These two protein chains interact to form a complex.

Sequence of protein 1:
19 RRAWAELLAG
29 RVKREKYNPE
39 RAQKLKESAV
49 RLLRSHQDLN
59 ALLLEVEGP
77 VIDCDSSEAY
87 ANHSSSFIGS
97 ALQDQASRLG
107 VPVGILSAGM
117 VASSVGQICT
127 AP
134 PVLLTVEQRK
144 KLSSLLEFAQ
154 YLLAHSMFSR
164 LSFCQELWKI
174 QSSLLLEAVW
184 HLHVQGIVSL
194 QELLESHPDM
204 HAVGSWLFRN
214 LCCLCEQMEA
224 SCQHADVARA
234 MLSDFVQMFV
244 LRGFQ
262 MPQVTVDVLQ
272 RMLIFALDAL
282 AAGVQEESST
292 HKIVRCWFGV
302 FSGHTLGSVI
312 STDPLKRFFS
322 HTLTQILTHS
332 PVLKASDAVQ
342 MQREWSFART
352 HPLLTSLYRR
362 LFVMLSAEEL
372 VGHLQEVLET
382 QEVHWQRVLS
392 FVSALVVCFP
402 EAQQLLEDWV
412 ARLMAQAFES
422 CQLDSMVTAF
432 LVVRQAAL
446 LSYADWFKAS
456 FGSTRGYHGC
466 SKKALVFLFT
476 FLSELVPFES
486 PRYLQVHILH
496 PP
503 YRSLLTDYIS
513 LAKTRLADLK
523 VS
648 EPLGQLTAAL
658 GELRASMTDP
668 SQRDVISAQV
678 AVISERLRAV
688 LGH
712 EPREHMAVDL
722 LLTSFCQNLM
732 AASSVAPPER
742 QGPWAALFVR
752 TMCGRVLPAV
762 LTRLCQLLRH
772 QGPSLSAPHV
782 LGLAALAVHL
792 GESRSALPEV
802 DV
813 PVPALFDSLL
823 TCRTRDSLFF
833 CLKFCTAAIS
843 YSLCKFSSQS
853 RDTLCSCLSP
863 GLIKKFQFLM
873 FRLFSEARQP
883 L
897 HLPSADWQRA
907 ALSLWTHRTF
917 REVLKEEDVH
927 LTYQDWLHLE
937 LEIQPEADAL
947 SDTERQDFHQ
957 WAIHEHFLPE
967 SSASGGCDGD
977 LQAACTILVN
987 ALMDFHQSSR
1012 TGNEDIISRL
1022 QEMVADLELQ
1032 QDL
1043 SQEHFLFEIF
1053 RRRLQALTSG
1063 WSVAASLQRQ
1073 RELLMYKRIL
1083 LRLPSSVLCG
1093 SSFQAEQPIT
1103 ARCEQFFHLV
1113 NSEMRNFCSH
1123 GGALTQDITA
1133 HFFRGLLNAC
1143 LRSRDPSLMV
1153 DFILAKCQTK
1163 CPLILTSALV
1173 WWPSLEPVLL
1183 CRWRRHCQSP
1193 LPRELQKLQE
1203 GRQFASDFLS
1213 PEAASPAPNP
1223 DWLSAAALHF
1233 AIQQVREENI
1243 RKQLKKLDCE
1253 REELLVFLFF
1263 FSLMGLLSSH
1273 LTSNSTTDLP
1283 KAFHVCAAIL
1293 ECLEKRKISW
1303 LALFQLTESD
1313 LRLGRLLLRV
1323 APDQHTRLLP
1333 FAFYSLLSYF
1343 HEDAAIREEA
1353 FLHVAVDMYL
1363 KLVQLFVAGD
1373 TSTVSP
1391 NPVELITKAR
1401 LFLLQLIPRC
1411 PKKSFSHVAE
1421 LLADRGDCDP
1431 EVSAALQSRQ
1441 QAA

Sequence of protein 2:
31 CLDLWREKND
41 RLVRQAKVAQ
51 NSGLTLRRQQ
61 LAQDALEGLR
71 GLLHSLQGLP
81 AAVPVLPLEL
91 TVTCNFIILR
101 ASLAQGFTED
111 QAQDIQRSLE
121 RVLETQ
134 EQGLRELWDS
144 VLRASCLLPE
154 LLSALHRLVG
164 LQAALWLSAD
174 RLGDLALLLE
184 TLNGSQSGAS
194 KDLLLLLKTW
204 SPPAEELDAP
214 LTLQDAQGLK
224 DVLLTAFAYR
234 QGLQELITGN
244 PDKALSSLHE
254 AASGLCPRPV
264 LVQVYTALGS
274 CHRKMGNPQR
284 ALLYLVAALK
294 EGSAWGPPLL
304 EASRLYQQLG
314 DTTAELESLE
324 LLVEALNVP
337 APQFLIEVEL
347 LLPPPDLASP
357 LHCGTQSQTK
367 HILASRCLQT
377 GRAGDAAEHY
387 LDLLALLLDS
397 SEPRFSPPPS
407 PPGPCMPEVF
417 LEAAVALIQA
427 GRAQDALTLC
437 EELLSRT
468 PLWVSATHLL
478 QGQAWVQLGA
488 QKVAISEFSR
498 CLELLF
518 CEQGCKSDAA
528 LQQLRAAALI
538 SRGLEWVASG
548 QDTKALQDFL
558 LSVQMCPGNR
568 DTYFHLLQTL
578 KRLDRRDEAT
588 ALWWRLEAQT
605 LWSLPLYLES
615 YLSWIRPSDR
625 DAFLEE

Interface contacts:
Residue L51 in protein 1 contacts residue L292 in protein 2 (closest heavy-atom distance 3.3 Å).
Residue E63 in protein 1 interacts with residue Q282 in protein 2 (closest heavy-atom distance 3.6 Å).
Residue D56 in protein 1 is in contact with residue Q282 in protein 2 (closest heavy-atom distance 3.4 Å).
Residue S1377 in protein 1 interacts with residue D584 in protein 2 (closest heavy-atom distance 3.5 Å).
Residue H54 in protein 1 interacts with residue D314 in protein 2 (closest heavy-atom distance 3.0 Å).
Residue L25 in protein 1 interacts with residue E438 in protein 2 (closest heavy-atom distance 3.0 Å).
Residue K31 in protein 1 is in contact with residue P399 in protein 2 (closest heavy-atom distance 3.8 Å).
Residue L51 in protein 1 contacts residue L285 in protein 2 (closest heavy-atom distance 3.5 Å).
Residue V64 in protein 1 contacts residue R283 in protein 2 (closest heavy-atom distance 3.8 Å).
Residue C1428 in protein 1 contacts residue Q554 in protein 2 (closest heavy-atom distance 3.0 Å).
Residue A40 in protein 1 interacts with residue W298 in protein 2 (closest heavy-atom distance 3.7 Å).
Residue T1373 in protein 1 is in contact with residue D581 in protein 2 (closest heavy-atom distance 3.7 Å).
Residue H54 in protein 1 is in contact with residue Q282 in protein 2 (closest heavy-atom distance 3.2 Å).
Residue K34 in protein 1 interacts with residue N330 in protein 2 (closest heavy-atom distance 3.1 Å).
Residue L51 in protein 1 contacts residue Y309 in protein 2 (closest heavy-atom distance 3.4 Å).
Residue R1400 in protein 1 contacts residue Q561 in protein 2 (closest heavy-atom distance 3.8 Å).
Residue Y35 in protein 1 contacts residue N330 in protein 2 (closest heavy-atom distance 3.6 Å).
Residue P1430 in protein 1 interacts with residue L558 in protein 2 (closest heavy-atom distance 3.6 Å).
Residue L51 in protein 1 is in contact with residue V289 in protein 2 (closest heavy-atom distance 3.7 Å).
Residue V30 in protein 1 is in contact with residue L392 in protein 2 (closest heavy-atom distance 3.5 Å).
Residue E24 in protein 1 contacts residue T434 in protein 2 (closest heavy-atom distance 3.6 Å).
Residue Q55 in protein 1 interacts with residue L286 in protein 2 (closest heavy-atom distance 3.2 Å).
Residue L105 in protein 1 contacts residue L286 in protein 2 (closest heavy-atom distance 3.8 Å).
Residue K34 in protein 1 contacts residue P332 in protein 2 (closest heavy-atom distance 3.7 Å).
Residue R20 in protein 1 contacts residue T434 in protein 2 (closest heavy-atom distance 3.4 Å).
Residue E63 in protein 1 contacts residue N280 in protein 2 (closest heavy-atom distance 3.5 Å).
Residue A47 in protein 1 contacts residue L292 in protein 2 (closest heavy-atom distance 3.7 Å).
Residue V30 in protein 1 is in contact with residue A391 in protein 2 (closest heavy-atom distance 2.7 Å).
Residue L26 in protein 1 is in contact with residue D395 in protein 2 (closest heavy-atom distance 3.1 Å).
Residue L50 in protein 1 is in contact with residue Y309 in protein 2 (closest heavy-atom distance 3.6 Å).
Residue W22 in protein 1 contacts residue L394 in protein 2 (closest heavy-atom distance 3.7 Å).
Residue E63 in protein 1 interacts with residue R283 in protein 2 (closest heavy-atom distance 3.5 Å).
Residue Y35 in protein 1 contacts residue E327 in protein 2 (closest heavy-atom distance 3.1 Å).
Residue T1373 in protein 1 is in contact with residue E585 in protein 2 (closest heavy-atom distance 3.5 Å).
Residue V48 in protein 1 interacts with residue V289 in protein 2 (closest heavy-atom distance 3.7 Å).
Residue V1369 in protein 1 contacts residue T550 in protein 2 (closest heavy-atom distance 3.0 Å).
Residue W22 in protein 1 is in contact with residue E438 in protein 2 (closest heavy-atom distance 3.0 Å).
Residue L43 in protein 1 interacts with residue L324 in protein 2 (closest heavy-atom distance 3.7 Å).
Residue E1431 in protein 1 interacts with residue M562 in protein 2 (closest heavy-atom distance 3.5 Å).
Residue R1400 in protein 1 contacts residue L558 in protein 2 (closest heavy-atom distance 3.3 Å).
Residue P1378 in protein 1 interacts with residue D584 in protein 2 (closest heavy-atom distance 3.4 Å).
Residue W22 in protein 1 is in contact with residue R442 in protein 2 (closest heavy-atom distance 3.3 Å).
Residue T1397 in protein 1 interacts with residue Q561 in protein 2 (closest heavy-atom distance 3.4 Å).
Residue E24 in protein 1 interacts with residue D431 in protein 2 (closest heavy-atom distance 3.5 Å).
Residue P1430 in protein 1 interacts with residue F503 in protein 2 (closest heavy-atom distance 3.8 Å).
Residue R52 in protein 1 contacts residue K293 in protein 2 (closest heavy-atom distance 3.0 Å).
Residue A21 in protein 1 contacts residue E438 in protein 2 (closest heavy-atom distance 3.5 Å).
Residue A47 in protein 1 is in contact with residue L324 in protein 2 (closest heavy-atom distance 3.8 Å).
Residue E1431 in protein 1 interacts with residue R532 in protein 2 (closest heavy-atom distance 2.6 Å).
Residue E63 in protein 1 interacts with residue P281 in protein 2 (closest heavy-atom distance 3.4 Å).
Residue H54 in protein 1 is in contact with residue A317 in protein 2 (closest heavy-atom distance 3.4 Å).
Residue R1400 in protein 1 contacts residue M562 in protein 2 (closest heavy-atom distance 3.3 Å).
Residue R39 in protein 1 is in contact with residue E327 in protein 2 (closest heavy-atom distance 3.6 Å).
Residue L43 in protein 1 is in contact with residue W298 in protein 2 (closest heavy-atom distance 3.4 Å).
Residue E1431 in protein 1 contacts residue F503 in protein 2 (closest heavy-atom distance 3.3 Å).
Residue R32 in protein 1 interacts with residue N330 in protein 2 (closest heavy-atom distance 3.8 Å).
Residue Q55 in protein 1 contacts residue Q282 in protein 2 (closest heavy-atom distance 3.4 Å).
Residue A21 in protein 1 interacts with residue T434 in protein 2 (closest heavy-atom distance 3.2 Å).
Residue V1376 in protein 1 interacts with residue D584 in protein 2 (closest heavy-atom distance 2.8 Å).
Residue L51 in protein 1 interacts with residue A305 in protein 2 (closest heavy-atom distance 3.5 Å).